Sequence of protein 1:
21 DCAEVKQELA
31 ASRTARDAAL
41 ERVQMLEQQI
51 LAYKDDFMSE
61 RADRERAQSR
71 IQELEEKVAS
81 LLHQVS

These two protein chains interact to form a complex.

Interface contacts:
Residue Q49 in protein 2 interacts with residue I50 in protein 1 (closest heavy-atom distance 3.8 Å).
Residue I50 in protein 2 interacts with residue Y53 in protein 1 (closest heavy-atom distance 3.5 Å).
Residue V43 in protein 2 contacts residue R42 in protein 1 (closest heavy-atom distance 3.5 Å).
Residue I50 in protein 2 is in contact with residue I50 in protein 1 (closest heavy-atom distance 3.6 Å).
Residue V43 in protein 2 contacts residue V43 in protein 1 (closest heavy-atom distance 3.6 Å).
Residue V43 in protein 2 interacts with residue L46 in protein 1 (closest heavy-atom distance 3.5 Å).
Residue R36 in protein 2 interacts with residue S32 in protein 1 (closest heavy-atom distance 3.9 Å).
Residue L29 in protein 2 is in contact with residue L29 in protein 1 (closest heavy-atom distance 3.7 Å).
Residue V43 in protein 2 contacts residue A39 in protein 1 (closest heavy-atom distance 3.7 Å).
Residue V78 in protein 2 contacts residue L81 in protein 1 (closest heavy-atom distance 3.7 Å).
Residue L81 in protein 2 interacts with residue V85 in protein 1 (closest heavy-atom distance 3.7 Å).
Residue R61 in protein 2 is in contact with residue E60 in protein 1 (closest heavy-atom distance 2.6 Å).
Residue Y53 in protein 2 is in contact with residue I50 in protein 1 (closest heavy-atom distance 3.5 Å).
Residue I71 in protein 2 contacts residue L74 in protein 1 (closest heavy-atom distance 3.6 Å).
Residue A67 in protein 2 contacts residue Q68 in protein 1 (closest heavy-atom distance 3.8 Å).
Residue I50 in protein 2 interacts with residue Q49 in protein 1 (closest heavy-atom distance 3.8 Å).
Residue C22 in protein 2 contacts residue C22 in protein 1 (closest heavy-atom distance 2.0 Å).
Residue F57 in protein 2 interacts with residue E60 in protein 1 (closest heavy-atom distance 3.7 Å).
Residue R64 in protein 2 is in contact with residue D63 in protein 1 (closest heavy-atom distance 3.1 Å).
Residue L46 in protein 2 is in contact with residue E47 in protein 1 (closest heavy-atom distance 3.3 Å).
Residue E60 in protein 2 interacts with residue F57 in protein 1 (closest heavy-atom distance 3.3 Å).
Residue R36 in protein 2 is in contact with residue R36 in protein 1 (closest heavy-atom distance 3.9 Å).
Residue I71 in protein 2 contacts residue A67 in protein 1 (closest heavy-atom distance 3.5 Å).
Residue D63 in protein 2 interacts with residue R64 in protein 1 (closest heavy-atom distance 3.1 Å).
Residue E60 in protein 2 interacts with residue R61 in protein 1 (closest heavy-atom distance 2.3 Å).
Residue A35 in protein 2 interacts with residue R36 in protein 1 (closest heavy-atom distance 3.6 Å).
Residue L46 in protein 2 contacts residue V43 in protein 1 (closest heavy-atom distance 3.6 Å).
Residue S32 in protein 2 contacts residue R33 in protein 1 (closest heavy-atom distance 3.6 Å).
Residue E28 in protein 2 interacts with residue L29 in protein 1 (closest heavy-atom distance 3.5 Å).
Residue Y53 in protein 2 interacts with residue K54 in protein 1 (closest heavy-atom distance 3.9 Å).
Residue L74 in protein 2 interacts with residue E75 in protein 1 (closest heavy-atom distance 3.8 Å).
Residue Q84 in protein 2 interacts with residue V85 in protein 1 (closest heavy-atom distance 3.5 Å).
Residue L29 in protein 2 is in contact with residue E28 in protein 1 (closest heavy-atom distance 3.7 Å).
Residue R36 in protein 2 contacts residue A35 in protein 1 (closest heavy-atom distance 3.7 Å).
Residue A67 in protein 2 interacts with residue I71 in protein 1 (closest heavy-atom distance 3.5 Å).
Residue I71 in protein 2 interacts with residue R70 in protein 1 (closest heavy-atom distance 3.7 Å).
Residue V25 in protein 2 is in contact with residue V25 in protein 1 (closest heavy-atom distance 3.6 Å).
Residue L74 in protein 2 contacts residue I71 in protein 1 (closest heavy-atom distance 3.7 Å).
Residue L40 in protein 2 contacts residue A39 in protein 1 (closest heavy-atom distance 3.7 Å).
Residue R64 in protein 2 contacts residue E60 in protein 1 (closest heavy-atom distance 2.6 Å).
Residue R33 in protein 2 is in contact with residue S32 in protein 1 (closest heavy-atom distance 3.3 Å).
Residue D56 in protein 2 contacts residue F57 in protein 1 (closest heavy-atom distance 3.8 Å).
Residue S32 in protein 2 contacts residue S32 in protein 1 (closest heavy-atom distance 2.9 Å).
Residue I71 in protein 2 is in contact with residue I71 in protein 1 (closest heavy-atom distance 3.6 Å).
Residue A39 in protein 2 contacts residue A39 in protein 1 (closest heavy-atom distance 3.6 Å).
Residue I50 in protein 2 is in contact with residue L46 in protein 1 (closest heavy-atom distance 3.8 Å).
Residue V25 in protein 2 is in contact with residue K26 in protein 1 (closest heavy-atom distance 3.8 Å).
Residue E60 in protein 2 interacts with residue R64 in protein 1 (closest heavy-atom distance 2.7 Å).
Residue E75 in protein 2 is in contact with residue L74 in protein 1 (closest heavy-atom distance 3.7 Å).
Residue L46 in protein 2 interacts with residue L46 in protein 1 (closest heavy-atom distance 3.8 Å).
Residue L81 in protein 2 is in contact with residue L81 in protein 1 (closest heavy-atom distance 3.8 Å).
Residue V78 in protein 2 is in contact with residue V78 in protein 1 (closest heavy-atom distance 3.7 Å).
Residue E47 in protein 2 is in contact with residue R42 in protein 1 (closest heavy-atom distance 2.9 Å).
Residue E28 in protein 2 contacts residue R33 in protein 1 (closest heavy-atom distance 2.6 Å).
Residue R42 in protein 2 contacts residue E47 in protein 1 (closest heavy-atom distance 3.0 Å).
Residue L74 in protein 2 contacts residue L74 in protein 1 (closest heavy-atom distance 3.7 Å).
Residue E60 in protein 2 is in contact with residue E60 in protein 1 (closest heavy-atom distance 3.8 Å).
Residue L81 in protein 2 contacts residue L82 in protein 1 (closest heavy-atom distance 3.9 Å).
Residue L46 in protein 2 interacts with residue I50 in protein 1 (closest heavy-atom distance 3.6 Å).
Residue S32 in protein 2 contacts residue L29 in protein 1 (closest heavy-atom distance 3.6 Å).

Sequence of protein 2:
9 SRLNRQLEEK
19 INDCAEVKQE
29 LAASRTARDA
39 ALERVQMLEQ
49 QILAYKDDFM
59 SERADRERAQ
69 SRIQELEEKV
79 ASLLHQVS